Sequence of chain B:
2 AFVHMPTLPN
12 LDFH

Sequence of chain A:
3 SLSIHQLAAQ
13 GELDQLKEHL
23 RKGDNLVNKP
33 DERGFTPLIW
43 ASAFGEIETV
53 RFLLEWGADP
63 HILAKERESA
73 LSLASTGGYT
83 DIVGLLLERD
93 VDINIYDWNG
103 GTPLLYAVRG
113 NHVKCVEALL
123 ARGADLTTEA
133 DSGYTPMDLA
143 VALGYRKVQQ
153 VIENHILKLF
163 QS

These two protein chains interact to form a complex.

Interface contacts:
Residue L145 in chain A contacts residue F14 in chain B (closest heavy-atom distance 3.5 Å).
Residue L141 in chain A is in contact with residue F14 in chain B (closest heavy-atom distance 3.9 Å).
Residue F46 in chain A interacts with residue H5 in chain B (closest heavy-atom distance 3.3 Å).
Residue R35 in chain A is in contact with residue M6 in chain B (closest heavy-atom distance 3.8 Å).
Residue L4 in chain A interacts with residue A2 in chain B (closest heavy-atom distance 3.6 Å).
Residue T78 in chain A interacts with residue T8 in chain B (closest heavy-atom distance 3.5 Å).
Residue L141 in chain A contacts residue L12 in chain B (closest heavy-atom distance 4.1 Å).
Residue R111 in chain A interacts with residue P10 in chain B (closest heavy-atom distance 4.0 Å).
Residue N101 in chain A interacts with residue L9 in chain B (closest heavy-atom distance 3.6 Å).
Residue L75 in chain A is in contact with residue M6 in chain B (closest heavy-atom distance 4.1 Å).
Residue F46 in chain A is in contact with residue P7 in chain B (closest heavy-atom distance 3.7 Å).
Residue Y108 in chain A is in contact with residue L12 in chain B (closest heavy-atom distance 4.3 Å).
Residue T78 in chain A is in contact with residue P10 in chain B (closest heavy-atom distance 3.3 Å).
Residue A132 in chain A is in contact with residue L12 in chain B (closest heavy-atom distance 4.0 Å).
Residue Y108 in chain A is in contact with residue P10 in chain B (closest heavy-atom distance 3.5 Å).
Residue E70 in chain A contacts residue L9 in chain B (closest heavy-atom distance 3.9 Å).
Residue T78 in chain A is in contact with residue L9 in chain B (closest heavy-atom distance 3.5 Å).
Residue A45 in chain A contacts residue P7 in chain B (closest heavy-atom distance 3.7 Å).
Residue W42 in chain A interacts with residue V4 in chain B (closest heavy-atom distance 4.0 Å).
Residue G102 in chain A is in contact with residue L12 in chain B (closest heavy-atom distance 3.4 Å).
Residue F37 in chain A interacts with residue M6 in chain B (closest heavy-atom distance 3.4 Å).
Residue R111 in chain A contacts residue N11 in chain B (closest heavy-atom distance 2.9 Å).
Residue R111 in chain A contacts residue D13 in chain B (closest heavy-atom distance 2.8 Å).
Residue L107 in chain A interacts with residue L12 in chain B (closest heavy-atom distance 4.4 Å).
Residue A45 in chain A contacts residue M6 in chain B (closest heavy-atom distance 3.4 Å).
Residue L75 in chain A is in contact with residue P7 in chain B (closest heavy-atom distance 3.4 Å).
Residue I41 in chain A contacts residue M6 in chain B (closest heavy-atom distance 4.1 Å).
Residue Q12 in chain A contacts residue F3 in chain B (closest heavy-atom distance 3.9 Å).
Residue G103 in chain A is in contact with residue L12 in chain B (closest heavy-atom distance 3.8 Å).
Residue D99 in chain A interacts with residue L9 in chain B (closest heavy-atom distance 3.3 Å).
Residue W42 in chain A contacts residue M6 in chain B (closest heavy-atom distance 3.5 Å).
Residue Q8 in chain A contacts residue A2 in chain B (closest heavy-atom distance 4.6 Å).
Residue Q8 in chain A is in contact with residue F3 in chain B (closest heavy-atom distance 3.6 Å).
Residue D133 in chain A contacts residue L12 in chain B (closest heavy-atom distance 4.4 Å).
Residue L4 in chain A is in contact with residue F3 in chain B (closest heavy-atom distance 4.4 Å).
Residue Q12 in chain A interacts with residue A2 in chain B (closest heavy-atom distance 3.1 Å).
Residue A144 in chain A contacts residue F14 in chain B (closest heavy-atom distance 3.7 Å).
Residue N101 in chain A is in contact with residue N11 in chain B (closest heavy-atom distance 4.9 Å).
Residue L75 in chain A contacts residue T8 in chain B (closest heavy-atom distance 4.5 Å).
Residue L75 in chain A interacts with residue L9 in chain B (closest heavy-atom distance 3.9 Å).
Residue N101 in chain A is in contact with residue L12 in chain B (closest heavy-atom distance 4.6 Å).
Residue S74 in chain A is in contact with residue L9 in chain B (closest heavy-atom distance 3.9 Å).
Residue F46 in chain A contacts residue V4 in chain B (closest heavy-atom distance 3.4 Å).
Residue A11 in chain A is in contact with residue V4 in chain B (closest heavy-atom distance 3.6 Å).
Residue R111 in chain A interacts with residue F14 in chain B (closest heavy-atom distance 3.6 Å).
Residue F46 in chain A contacts residue M6 in chain B (closest heavy-atom distance 4.3 Å).
Residue Q8 in chain A is in contact with residue V4 in chain B (closest heavy-atom distance 3.0 Å).
Residue Q12 in chain A interacts with residue V4 in chain B (closest heavy-atom distance 4.1 Å).
Residue R111 in chain A is in contact with residue L12 in chain B (closest heavy-atom distance 4.0 Å).
Residue Y136 in chain A is in contact with residue F14 in chain B (closest heavy-atom distance 3.8 Å).
Residue W42 in chain A is in contact with residue H5 in chain B (closest heavy-atom distance 4.0 Å).
Residue Y108 in chain A is in contact with residue L9 in chain B (closest heavy-atom distance 3.7 Å).
Residue N101 in chain A interacts with residue P10 in chain B (closest heavy-atom distance 2.8 Å).